Interface contacts:
Residue I33 in chain A contacts residue L37 in chain B (closest heavy-atom distance 4.7 Å).
Residue I86 in chain A interacts with residue F19 in chain B (closest heavy-atom distance 3.4 Å).
Residue I33 in chain A contacts residue V30 in chain B (closest heavy-atom distance 4.9 Å).
Residue A27 in chain A is in contact with residue M22 in chain B (closest heavy-atom distance 4.7 Å).
Residue K57 in chain A is in contact with residue A36 in chain B (closest heavy-atom distance 4.2 Å).
Residue D29 in chain A is in contact with residue I82 in chain B (closest heavy-atom distance 4.8 Å).
Residue T40 in chain A interacts with residue K57 in chain B (closest heavy-atom distance 3.0 Å).
Residue I33 in chain A is in contact with residue A83 in chain B (closest heavy-atom distance 3.8 Å).
Residue L37 in chain A is in contact with residue I33 in chain B (closest heavy-atom distance 3.8 Å).
Residue L37 in chain A interacts with residue L37 in chain B (closest heavy-atom distance 3.5 Å).
Residue F19 in chain A contacts residue V30 in chain B (closest heavy-atom distance 3.8 Å).
Residue I33 in chain A contacts residue I82 in chain B (closest heavy-atom distance 3.6 Å).
Residue A26 in chain A contacts residue F19 in chain B (closest heavy-atom distance 4.7 Å).
Residue I86 in chain A contacts residue I33 in chain B (closest heavy-atom distance 3.8 Å).
Residue V30 in chain A contacts residue V30 in chain B (closest heavy-atom distance 3.8 Å).
Residue Y18 in chain A interacts with residue I86 in chain B (closest heavy-atom distance 4.8 Å).
Residue L58 in chain A is in contact with residue T40 in chain B (closest heavy-atom distance 4.3 Å).
Residue Y18 in chain A contacts residue A27 in chain B (closest heavy-atom distance 3.9 Å).
Residue A27 in chain A is in contact with residue Y18 in chain B (closest heavy-atom distance 4.6 Å).
Residue V30 in chain A is in contact with residue F19 in chain B (closest heavy-atom distance 3.8 Å).
Residue I82 in chain A is in contact with residue D29 in chain B (closest heavy-atom distance 4.0 Å).
Residue Y18 in chain A interacts with residue P91 in chain B (closest heavy-atom distance 3.3 Å).
Residue I33 in chain A contacts residue P79 in chain B (closest heavy-atom distance 3.4 Å).
Residue P79 in chain A interacts with residue I33 in chain B (closest heavy-atom distance 3.9 Å).
Residue A36 in chain A is in contact with residue L58 in chain B (closest heavy-atom distance 4.1 Å).
Residue L58 in chain A contacts residue A36 in chain B (closest heavy-atom distance 4.8 Å).
Residue T40 in chain A contacts residue A41 in chain B (closest heavy-atom distance 4.7 Å).
Residue E43 in chain A interacts with residue T40 in chain B (closest heavy-atom distance 4.3 Å).
Residue A34 in chain A interacts with residue I33 in chain B (closest heavy-atom distance 4.7 Å).
Residue Q20 in chain A is in contact with residue I82 in chain B (closest heavy-atom distance 3.9 Å).
Residue F19 in chain A is in contact with residue A27 in chain B (closest heavy-atom distance 3.6 Å).
Residue A26 in chain A is in contact with residue M22 in chain B (closest heavy-atom distance 3.8 Å).
Residue L37 in chain A is in contact with residue A34 in chain B (closest heavy-atom distance 4.9 Å).
Residue A41 in chain A contacts residue K57 in chain B (closest heavy-atom distance 4.5 Å).
Residue K57 in chain A interacts with residue T40 in chain B (closest heavy-atom distance 3.6 Å).
Residue A36 in chain A interacts with residue V80 in chain B (closest heavy-atom distance 4.2 Å).
Residue K57 in chain A contacts residue A41 in chain B (closest heavy-atom distance 4.8 Å).
Residue Y18 in chain A contacts residue R90 in chain B (closest heavy-atom distance 3.3 Å).
Residue I86 in chain A interacts with residue V30 in chain B (closest heavy-atom distance 5.0 Å).
Residue I82 in chain A is in contact with residue I33 in chain B (closest heavy-atom distance 3.9 Å).
Residue A83 in chain A interacts with residue I33 in chain B (closest heavy-atom distance 4.0 Å).
Residue A41 in chain A interacts with residue A41 in chain B (closest heavy-atom distance 4.0 Å).
Residue T40 in chain A interacts with residue L58 in chain B (closest heavy-atom distance 3.6 Å).
Residue P79 in chain A contacts residue K32 in chain B (closest heavy-atom distance 4.4 Å).
Residue V30 in chain A contacts residue I33 in chain B (closest heavy-atom distance 4.6 Å).
Residue M22 in chain A contacts residue M22 in chain B (closest heavy-atom distance 3.6 Å).
Residue K32 in chain A contacts residue P79 in chain B (closest heavy-atom distance 3.6 Å).
Residue F19 in chain A contacts residue I86 in chain B (closest heavy-atom distance 4.3 Å).
Residue F19 in chain A interacts with residue M22 in chain B (closest heavy-atom distance 4.8 Å).
Residue F19 in chain A is in contact with residue A26 in chain B (closest heavy-atom distance 3.5 Å).
Residue I33 in chain A contacts residue I86 in chain B (closest heavy-atom distance 4.2 Å).

Sequence of chain A:
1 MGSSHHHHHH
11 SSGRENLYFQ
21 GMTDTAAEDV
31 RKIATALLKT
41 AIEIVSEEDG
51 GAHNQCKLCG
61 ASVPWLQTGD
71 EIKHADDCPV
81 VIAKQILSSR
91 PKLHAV

Sequence of chain B:
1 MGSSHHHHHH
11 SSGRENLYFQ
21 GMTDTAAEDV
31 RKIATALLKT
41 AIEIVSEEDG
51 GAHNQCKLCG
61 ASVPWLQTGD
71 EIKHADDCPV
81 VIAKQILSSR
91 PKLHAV

These two protein chains interact to form a complex.